Sequence of protein 1:
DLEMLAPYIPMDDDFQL

These two protein chains interact to form a complex.

Sequence of protein 2:
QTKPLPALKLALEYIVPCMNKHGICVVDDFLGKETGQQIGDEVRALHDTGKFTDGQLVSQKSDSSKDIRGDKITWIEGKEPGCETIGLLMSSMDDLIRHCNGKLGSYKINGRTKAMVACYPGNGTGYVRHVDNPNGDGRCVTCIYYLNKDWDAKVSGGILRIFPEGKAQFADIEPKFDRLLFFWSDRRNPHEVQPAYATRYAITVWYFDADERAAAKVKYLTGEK

Residue-level contacts at the interface:
Residue R101 in protein 2 interacts with residue L17 in protein 1 (closest heavy-atom distance 3.0 Å).
Residue I100 in protein 2 interacts with residue L17 in protein 1 (closest heavy-atom distance 3.9 Å).
Residue Y223 in protein 2 interacts with residue M11 in protein 1 (closest heavy-atom distance 3.2 Å).
Residue D97 in protein 2 contacts residue F15 in protein 1 (closest heavy-atom distance 3.2 Å).
Residue R142 in protein 2 interacts with residue I9 in protein 1 (closest heavy-atom distance 3.0 Å).
Residue G114 in protein 2 contacts residue L17 in protein 1 (closest heavy-atom distance 3.4 Å).
Residue Y130 in protein 2 interacts with residue A6 in protein 1 (closest heavy-atom distance 3.2 Å).
Residue K220 in protein 2 contacts residue M11 in protein 1 (closest heavy-atom distance 3.4 Å).
Residue R132 in protein 2 contacts residue L5 in protein 1 (closest heavy-atom distance 3.3 Å).
Residue K64 in protein 2 contacts residue M4 in protein 1 (closest heavy-atom distance 3.3 Å).
Residue V134 in protein 2 contacts residue A6 in protein 1 (closest heavy-atom distance 3.1 Å).
Residue I71 in protein 2 contacts residue L5 in protein 1 (closest heavy-atom distance 3.4 Å).
Residue S62 in protein 2 is in contact with residue E3 in protein 1 (closest heavy-atom distance 3.3 Å).
Residue W78 in protein 2 contacts residue Y8 in protein 1 (closest heavy-atom distance 3.5 Å).
Residue K220 in protein 2 contacts residue D14 in protein 1 (closest heavy-atom distance 3.0 Å).
Residue V61 in protein 2 interacts with residue E3 in protein 1 (closest heavy-atom distance 3.6 Å).
Residue D135 in protein 2 interacts with residue P7 in protein 1 (closest heavy-atom distance 3.3 Å).
Residue W209 in protein 2 contacts residue I9 in protein 1 (closest heavy-atom distance 3.6 Å).
Residue R190 in protein 2 interacts with residue L2 in protein 1 (closest heavy-atom distance 2.9 Å).
Residue L60 in protein 2 is in contact with residue M4 in protein 1 (closest heavy-atom distance 3.1 Å).
Residue R142 in protein 2 is in contact with residue P7 in protein 1 (closest heavy-atom distance 2.6 Å).
Residue W78 in protein 2 contacts residue I9 in protein 1 (closest heavy-atom distance 3.8 Å).
Residue I112 in protein 2 interacts with residue L17 in protein 1 (closest heavy-atom distance 3.9 Å).
Residue N113 in protein 2 interacts with residue L17 in protein 1 (closest heavy-atom distance 2.9 Å).
Residue D135 in protein 2 is in contact with residue A6 in protein 1 (closest heavy-atom distance 3.1 Å).
Residue Q59 in protein 2 contacts residue P7 in protein 1 (closest heavy-atom distance 3.7 Å).
Residue V61 in protein 2 interacts with residue A6 in protein 1 (closest heavy-atom distance 2.8 Å).
Residue N113 in protein 2 is in contact with residue Q16 in protein 1 (closest heavy-atom distance 3.6 Å).
Residue Y130 in protein 2 is in contact with residue P7 in protein 1 (closest heavy-atom distance 2.9 Å).
Residue F211 in protein 2 is in contact with residue D14 in protein 1 (closest heavy-atom distance 3.1 Å).
Residue D140 in protein 2 interacts with residue I9 in protein 1 (closest heavy-atom distance 3.7 Å).
Residue R115 in protein 2 contacts residue F15 in protein 1 (closest heavy-atom distance 2.6 Å).
Residue H133 in protein 2 is in contact with residue L5 in protein 1 (closest heavy-atom distance 3.5 Å).
Residue L60 in protein 2 is in contact with residue A6 in protein 1 (closest heavy-atom distance 3.2 Å).
Residue R216 in protein 2 contacts residue M11 in protein 1 (closest heavy-atom distance 3.3 Å).
Residue R216 in protein 2 is in contact with residue I9 in protein 1 (closest heavy-atom distance 3.8 Å).
Residue Y130 in protein 2 interacts with residue L5 in protein 1 (closest heavy-atom distance 2.5 Å).
Residue L60 in protein 2 is in contact with residue L5 in protein 1 (closest heavy-atom distance 3.5 Å).
Residue P137 in protein 2 interacts with residue L2 in protein 1 (closest heavy-atom distance 3.5 Å).
Residue V134 in protein 2 contacts residue L2 in protein 1 (closest heavy-atom distance 3.9 Å).
Residue K117 in protein 2 interacts with residue D13 in protein 1 (closest heavy-atom distance 3.5 Å).
Residue S62 in protein 2 contacts residue M4 in protein 1 (closest heavy-atom distance 3.0 Å).
Residue R216 in protein 2 contacts residue P10 in protein 1 (closest heavy-atom distance 2.9 Å).
Residue F211 in protein 2 interacts with residue I9 in protein 1 (closest heavy-atom distance 3.5 Å).
Residue V61 in protein 2 interacts with residue P7 in protein 1 (closest heavy-atom distance 3.7 Å).
Residue H133 in protein 2 is in contact with residue P7 in protein 1 (closest heavy-atom distance 3.5 Å).
Residue R72 in protein 2 interacts with residue Y8 in protein 1 (closest heavy-atom distance 3.7 Å).
Residue Q59 in protein 2 interacts with residue Y8 in protein 1 (closest heavy-atom distance 2.7 Å).
Residue W209 in protein 2 interacts with residue P7 in protein 1 (closest heavy-atom distance 3.4 Å).
Residue R115 in protein 2 contacts residue D14 in protein 1 (closest heavy-atom distance 3.4 Å).
Residue Y210 in protein 2 interacts with residue L17 in protein 1 (closest heavy-atom distance 3.7 Å).
Residue R72 in protein 2 is in contact with residue P7 in protein 1 (closest heavy-atom distance 3.5 Å).
Residue W78 in protein 2 interacts with residue P10 in protein 1 (closest heavy-atom distance 3.9 Å).
Residue P137 in protein 2 interacts with residue A6 in protein 1 (closest heavy-atom distance 3.5 Å).
Residue N138 in protein 2 interacts with residue E3 in protein 1 (closest heavy-atom distance 3.9 Å).
Residue R216 in protein 2 interacts with residue D14 in protein 1 (closest heavy-atom distance 2.6 Å).
Residue V61 in protein 2 interacts with residue Y8 in protein 1 (closest heavy-atom distance 3.6 Å).
Residue R115 in protein 2 contacts residue L17 in protein 1 (closest heavy-atom distance 3.7 Å).
Residue L60 in protein 2 is in contact with residue Y8 in protein 1 (closest heavy-atom distance 3.3 Å).
Residue G114 in protein 2 contacts residue F15 in protein 1 (closest heavy-atom distance 3.0 Å).